Sequence of the second protein:
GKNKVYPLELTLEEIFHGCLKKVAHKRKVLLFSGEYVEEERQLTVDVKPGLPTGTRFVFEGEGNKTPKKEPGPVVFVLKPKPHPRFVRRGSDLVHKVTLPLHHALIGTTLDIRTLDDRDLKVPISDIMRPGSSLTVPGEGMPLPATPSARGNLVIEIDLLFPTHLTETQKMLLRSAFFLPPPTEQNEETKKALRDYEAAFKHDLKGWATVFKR

This data describes a binding interaction between two proteins.

Sequence of the first protein:
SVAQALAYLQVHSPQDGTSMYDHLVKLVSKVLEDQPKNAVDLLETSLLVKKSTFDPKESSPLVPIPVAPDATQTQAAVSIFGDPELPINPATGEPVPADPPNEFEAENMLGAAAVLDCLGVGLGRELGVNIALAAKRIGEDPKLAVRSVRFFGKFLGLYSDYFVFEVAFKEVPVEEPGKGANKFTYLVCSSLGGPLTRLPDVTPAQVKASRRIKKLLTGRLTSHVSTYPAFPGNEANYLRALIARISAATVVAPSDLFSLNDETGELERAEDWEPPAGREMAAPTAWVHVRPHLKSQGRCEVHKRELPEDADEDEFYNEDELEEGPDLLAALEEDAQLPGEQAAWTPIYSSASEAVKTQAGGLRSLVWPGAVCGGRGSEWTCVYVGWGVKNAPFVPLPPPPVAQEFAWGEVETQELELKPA

Residue-level contacts at the interface:
Residue V68 in the first protein is in contact with residue E146 in the second protein (closest heavy-atom distance 4.4 Å).
Residue L91 in the first protein contacts residue K345 in the second protein (closest heavy-atom distance 3.9 Å).
Residue G98 in the first protein is in contact with residue P295 in the second protein (closest heavy-atom distance 4.3 Å).
Residue E99 in the first protein interacts with residue L298 in the second protein (closest heavy-atom distance 4.5 Å).
Residue S65 in the first protein contacts residue L153 in the second protein (closest heavy-atom distance 4.1 Å).
Residue P71 in the first protein is in contact with residue D250 in the second protein (closest heavy-atom distance 3.1 Å).
Residue S65 in the first protein interacts with residue G151 in the second protein (closest heavy-atom distance 3.7 Å).
Residue K148 in the first protein contacts residue R346 in the second protein (closest heavy-atom distance 4.1 Å).
Residue T97 in the first protein interacts with residue T296 in the second protein (closest heavy-atom distance 3.4 Å).
Residue P102 in the first protein interacts with residue K345 in the second protein (closest heavy-atom distance 3.8 Å).
Residue E63 in the first protein contacts residue L153 in the second protein (closest heavy-atom distance 4.0 Å).
Residue S64 in the first protein contacts residue L153 in the second protein (closest heavy-atom distance 3.3 Å).
Residue P147 in the first protein interacts with residue F344 in the second protein (closest heavy-atom distance 3.9 Å).
Residue P106 in the first protein contacts residue L337 in the second protein (closest heavy-atom distance 4.4 Å).
Residue P69 in the first protein contacts residue H150 in the second protein (closest heavy-atom distance 3.7 Å).
Residue P66 in the first protein interacts with residue C152 in the second protein (closest heavy-atom distance 3.9 Å).
Residue P92 in the first protein is in contact with residue K345 in the second protein (closest heavy-atom distance 4.0 Å).
Residue I93 in the first protein interacts with residue H235 in the second protein (closest heavy-atom distance 3.5 Å).
Residue R142 in the first protein is in contact with residue F344 in the second protein (closest heavy-atom distance 3.6 Å).
Residue P105 in the first protein interacts with residue V343 in the second protein (closest heavy-atom distance 4.5 Å).
Residue D88 in the first protein contacts residue T342 in the second protein (closest heavy-atom distance 3.3 Å).
Residue P102 in the first protein is in contact with residue R346 in the second protein (closest heavy-atom distance 3.1 Å).
Residue D104 in the first protein interacts with residue K345 in the second protein (closest heavy-atom distance 4.4 Å).
Residue E99 in the first protein interacts with residue H297 in the second protein (closest heavy-atom distance 2.9 Å).
Residue E99 in the first protein contacts residue Q302 in the second protein (closest heavy-atom distance 4.3 Å).
Residue N107 in the first protein contacts residue L337 in the second protein (closest heavy-atom distance 3.2 Å).
Residue I93 in the first protein interacts with residue H236 in the second protein (closest heavy-atom distance 4.4 Å).
Residue E99 in the first protein interacts with residue P295 in the second protein (closest heavy-atom distance 4.5 Å).
Residue G98 in the first protein contacts residue F294 in the second protein (closest heavy-atom distance 4.2 Å).
Residue I93 in the first protein is in contact with residue P233 in the second protein (closest heavy-atom distance 4.1 Å).
Residue G98 in the first protein interacts with residue L293 in the second protein (closest heavy-atom distance 4.0 Å).
Residue A103 in the first protein contacts residue R346 in the second protein (closest heavy-atom distance 3.2 Å).
Residue E145 in the first protein is in contact with residue F344 in the second protein (closest heavy-atom distance 3.3 Å).
Residue S64 in the first protein is in contact with residue D179 in the second protein (closest heavy-atom distance 3.0 Å).
Residue P95 in the first protein interacts with residue L293 in the second protein (closest heavy-atom distance 4.0 Å).
Residue S64 in the first protein is in contact with residue V180 in the second protein (closest heavy-atom distance 3.8 Å).
Residue S64 in the first protein contacts residue C152 in the second protein (closest heavy-atom distance 3.4 Å).
Residue P106 in the first protein interacts with residue T342 in the second protein (closest heavy-atom distance 3.5 Å).
Residue E108 in the first protein interacts with residue L337 in the second protein (closest heavy-atom distance 3.8 Å).
Residue A103 in the first protein interacts with residue F344 in the second protein (closest heavy-atom distance 3.2 Å).
Residue E90 in the first protein is in contact with residue H235 in the second protein (closest heavy-atom distance 3.5 Å).
Residue G98 in the first protein interacts with residue T296 in the second protein (closest heavy-atom distance 4.0 Å).
Residue V101 in the first protein is in contact with residue K345 in the second protein (closest heavy-atom distance 4.0 Å).
Residue L91 in the first protein contacts residue F344 in the second protein (closest heavy-atom distance 4.5 Å).
Residue D104 in the first protein is in contact with residue R346 in the second protein (closest heavy-atom distance 3.0 Å).
Residue P66 in the first protein is in contact with residue L153 in the second protein (closest heavy-atom distance 4.4 Å).
Residue P106 in the first protein interacts with residue F344 in the second protein (closest heavy-atom distance 3.8 Å).
Residue P89 in the first protein interacts with residue V343 in the second protein (closest heavy-atom distance 4.5 Å).
Residue D104 in the first protein interacts with residue V343 in the second protein (closest heavy-atom distance 3.5 Å).
Residue S65 in the first protein is in contact with residue C152 in the second protein (closest heavy-atom distance 4.2 Å).
Residue A103 in the first protein is in contact with residue V343 in the second protein (closest heavy-atom distance 3.7 Å).
Residue N94 in the first protein contacts residue L293 in the second protein (closest heavy-atom distance 4.4 Å).
Residue D146 in the first protein interacts with residue F344 in the second protein (closest heavy-atom distance 4.2 Å).
Residue P106 in the first protein is in contact with residue D336 in the second protein (closest heavy-atom distance 3.9 Å).
Residue L91 in the first protein interacts with residue V343 in the second protein (closest heavy-atom distance 3.6 Å).
Residue D104 in the first protein contacts residue F344 in the second protein (closest heavy-atom distance 2.4 Å).
Residue E90 in the first protein is in contact with residue H236 in the second protein (closest heavy-atom distance 3.5 Å).
Residue V68 in the first protein is in contact with residue E147 in the second protein (closest heavy-atom distance 4.3 Å).
Residue S64 in the first protein contacts residue G151 in the second protein (closest heavy-atom distance 3.4 Å).
Residue A103 in the first protein interacts with residue K345 in the second protein (closest heavy-atom distance 3.8 Å).